Sequence of the first protein:
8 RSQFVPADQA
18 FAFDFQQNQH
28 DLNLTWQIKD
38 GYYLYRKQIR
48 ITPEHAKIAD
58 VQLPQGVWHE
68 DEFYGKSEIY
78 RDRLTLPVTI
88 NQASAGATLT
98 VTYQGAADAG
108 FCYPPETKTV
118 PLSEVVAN

Sequence of the second protein:
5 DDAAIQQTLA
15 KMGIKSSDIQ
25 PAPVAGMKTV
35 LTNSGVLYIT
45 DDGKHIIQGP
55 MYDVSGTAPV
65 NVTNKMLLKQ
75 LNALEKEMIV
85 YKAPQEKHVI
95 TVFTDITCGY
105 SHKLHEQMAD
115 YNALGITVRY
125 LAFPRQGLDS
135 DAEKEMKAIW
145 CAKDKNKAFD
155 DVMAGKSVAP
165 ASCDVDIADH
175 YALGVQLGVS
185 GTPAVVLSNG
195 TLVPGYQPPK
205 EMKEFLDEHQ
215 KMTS

Contacts between the two chains:
Residue Y104 in the second protein is in contact with residue F108 in the first protein (closest heavy-atom distance 3.3 Å).
Residue T186 in the second protein is in contact with residue G107 in the first protein (closest heavy-atom distance 4.5 Å).
Residue R129 in the second protein interacts with residue C109 in the first protein (closest heavy-atom distance 3.6 Å).
Residue Y104 in the second protein is in contact with residue Y40 in the first protein (closest heavy-atom distance 2.6 Å).
Residue T186 in the second protein interacts with residue C109 in the first protein (closest heavy-atom distance 2.7 Å).
Residue S184 in the second protein is in contact with residue F108 in the first protein (closest heavy-atom distance 4.1 Å).
Residue P187 in the second protein contacts residue G107 in the first protein (closest heavy-atom distance 3.8 Å).
Residue C102 in the second protein contacts residue C109 in the first protein (closest heavy-atom distance 2.9 Å).
Residue G185 in the second protein interacts with residue F108 in the first protein (closest heavy-atom distance 3.2 Å).
Residue T101 in the second protein is in contact with residue Y71 in the first protein (closest heavy-atom distance 3.9 Å).
Residue H106 in the second protein interacts with residue F70 in the first protein (closest heavy-atom distance 3.7 Å).
Residue P198 in the second protein interacts with residue R8 in the first protein (closest heavy-atom distance 3.5 Å).
Residue R129 in the second protein is in contact with residue P112 in the first protein (closest heavy-atom distance 4.0 Å).
Residue R129 in the second protein contacts residue Q101 in the first protein (closest heavy-atom distance 2.7 Å).
Residue S184 in the second protein contacts residue P111 in the first protein (closest heavy-atom distance 2.9 Å).
Residue P187 in the second protein interacts with residue C109 in the first protein (closest heavy-atom distance 4.9 Å).
Residue G103 in the second protein interacts with residue C109 in the first protein (closest heavy-atom distance 4.1 Å).
Residue C102 in the second protein interacts with residue F70 in the first protein (closest heavy-atom distance 4.6 Å).
Residue R129 in the second protein contacts residue Y110 in the first protein (closest heavy-atom distance 3.2 Å).
Residue P198 in the second protein contacts residue F108 in the first protein (closest heavy-atom distance 3.8 Å).
Residue G103 in the second protein contacts residue D68 in the first protein (closest heavy-atom distance 3.8 Å).
Residue P198 in the second protein interacts with residue S9 in the first protein (closest heavy-atom distance 4.8 Å).
Residue G199 in the second protein interacts with residue F11 in the first protein (closest heavy-atom distance 3.9 Å).
Residue T101 in the second protein contacts residue F70 in the first protein (closest heavy-atom distance 3.7 Å).
Residue G185 in the second protein interacts with residue C109 in the first protein (closest heavy-atom distance 3.2 Å).
Residue Y104 in the second protein contacts residue A104 in the first protein (closest heavy-atom distance 3.5 Å).
Residue Q130 in the second protein contacts residue Q101 in the first protein (closest heavy-atom distance 4.2 Å).
Residue G199 in the second protein contacts residue G107 in the first protein (closest heavy-atom distance 3.1 Å).
Residue H106 in the second protein is in contact with residue E69 in the first protein (closest heavy-atom distance 3.0 Å).
Residue Y200 in the second protein is in contact with residue A106 in the first protein (closest heavy-atom distance 3.3 Å).
Residue G103 in the second protein interacts with residue E69 in the first protein (closest heavy-atom distance 3.5 Å).
Residue I100 in the second protein is in contact with residue F70 in the first protein (closest heavy-atom distance 3.4 Å).
Residue G199 in the second protein contacts residue R8 in the first protein (closest heavy-atom distance 3.6 Å).
Residue Y104 in the second protein interacts with residue G107 in the first protein (closest heavy-atom distance 3.6 Å).
Residue Q201 in the second protein contacts residue R8 in the first protein (closest heavy-atom distance 3.8 Å).
Residue R129 in the second protein contacts residue Y71 in the first protein (closest heavy-atom distance 3.2 Å).
Residue P187 in the second protein interacts with residue F108 in the first protein (closest heavy-atom distance 4.0 Å).
Residue P198 in the second protein contacts residue F11 in the first protein (closest heavy-atom distance 3.6 Å).
Residue G103 in the second protein is in contact with residue F70 in the first protein (closest heavy-atom distance 4.2 Å).
Residue G185 in the second protein interacts with residue Y110 in the first protein (closest heavy-atom distance 4.7 Å).
Residue T186 in the second protein is in contact with residue F108 in the first protein (closest heavy-atom distance 3.5 Å).
Residue K107 in the second protein is in contact with residue E69 in the first protein (closest heavy-atom distance 3.9 Å).
Residue S184 in the second protein interacts with residue C109 in the first protein (closest heavy-atom distance 4.9 Å).
Residue Q130 in the second protein contacts residue P112 in the first protein (closest heavy-atom distance 3.8 Å).
Residue Y200 in the second protein is in contact with residue R8 in the first protein (closest heavy-atom distance 3.2 Å).
Residue Y104 in the second protein is in contact with residue A103 in the first protein (closest heavy-atom distance 4.4 Å).
Residue Y200 in the second protein is in contact with residue G107 in the first protein (closest heavy-atom distance 2.8 Å).
Residue G185 in the second protein interacts with residue P111 in the first protein (closest heavy-atom distance 4.4 Å).
Residue Y104 in the second protein contacts residue H66 in the first protein (closest heavy-atom distance 4.5 Å).
Residue G199 in the second protein contacts residue F108 in the first protein (closest heavy-atom distance 3.8 Å).
Residue Q130 in the second protein interacts with residue Y71 in the first protein (closest heavy-atom distance 4.0 Å).
Residue E110 in the second protein interacts with residue E69 in the first protein (closest heavy-atom distance 4.6 Å).
Residue Y104 in the second protein contacts residue D105 in the first protein (closest heavy-atom distance 3.8 Å).
Residue Y104 in the second protein interacts with residue C109 in the first protein (closest heavy-atom distance 3.7 Å).
Residue R129 in the second protein interacts with residue P111 in the first protein (closest heavy-atom distance 3.3 Å).

These two protein chains interact to form a complex.